Sequence of the second protein:
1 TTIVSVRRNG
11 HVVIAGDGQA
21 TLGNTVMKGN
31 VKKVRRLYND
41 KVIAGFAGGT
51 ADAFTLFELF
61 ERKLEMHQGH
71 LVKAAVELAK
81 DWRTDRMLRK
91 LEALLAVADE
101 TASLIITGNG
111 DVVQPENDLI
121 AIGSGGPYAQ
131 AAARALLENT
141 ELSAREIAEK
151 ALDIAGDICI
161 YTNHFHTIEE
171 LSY

The following describes two proteins that form a bound complex.

Sequence of the first protein:
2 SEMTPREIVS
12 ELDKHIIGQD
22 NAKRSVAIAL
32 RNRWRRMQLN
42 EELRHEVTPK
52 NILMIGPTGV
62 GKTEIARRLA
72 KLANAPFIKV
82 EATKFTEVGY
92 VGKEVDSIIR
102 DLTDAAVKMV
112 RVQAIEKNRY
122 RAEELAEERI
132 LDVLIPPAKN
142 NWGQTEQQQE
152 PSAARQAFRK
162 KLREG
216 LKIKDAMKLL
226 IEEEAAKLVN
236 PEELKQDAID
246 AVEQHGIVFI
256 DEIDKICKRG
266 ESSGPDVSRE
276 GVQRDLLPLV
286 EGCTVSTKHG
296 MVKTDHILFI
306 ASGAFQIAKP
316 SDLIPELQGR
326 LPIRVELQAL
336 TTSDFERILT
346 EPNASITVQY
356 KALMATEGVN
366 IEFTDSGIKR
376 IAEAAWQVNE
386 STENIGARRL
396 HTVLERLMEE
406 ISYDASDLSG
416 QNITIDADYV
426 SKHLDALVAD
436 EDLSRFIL

Residue-level contacts at the interface:
Residue D437 in the first protein is in contact with residue N39 in the second protein (closest heavy-atom distance 4.8 Å).
Residue D437 in the first protein contacts residue Y38 in the second protein (closest heavy-atom distance 4.9 Å).
Residue D437 in the first protein is in contact with residue E65 in the second protein (closest heavy-atom distance 2.3 Å).
Residue F441 in the first protein contacts residue E65 in the second protein (closest heavy-atom distance 2.3 Å).
Residue D435 in the first protein is in contact with residue N39 in the second protein (closest heavy-atom distance 2.7 Å).
Residue L438 in the first protein interacts with residue N39 in the second protein (closest heavy-atom distance 4.8 Å).
Residue D437 in the first protein is in contact with residue E58 in the second protein (closest heavy-atom distance 4.3 Å).
Residue D437 in the first protein interacts with residue E61 in the second protein (closest heavy-atom distance 3.5 Å).